Sequence of the second protein:
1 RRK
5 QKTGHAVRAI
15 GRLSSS

Interface contacts:
Residue M145 in the first protein contacts residue G8 in the second protein (closest heavy-atom distance 3.5 Å).
Residue R74 in the first protein contacts residue R16 in the second protein (closest heavy-atom distance 2.9 Å).
Residue M51 in the first protein is in contact with residue S18 in the second protein (closest heavy-atom distance 4.2 Å).
Residue E114 in the first protein contacts residue K3 in the second protein (closest heavy-atom distance 3.9 Å).
Residue K84 in the first protein contacts residue S20 in the second protein (closest heavy-atom distance 3.4 Å).
Residue M51 in the first protein contacts residue L17 in the second protein (closest heavy-atom distance 3.5 Å).
Residue F19 in the first protein interacts with residue A10 in the second protein (closest heavy-atom distance 3.6 Å).
Residue L39 in the first protein contacts residue I14 in the second protein (closest heavy-atom distance 3.5 Å).
Residue F12 in the first protein contacts residue R12 in the second protein (closest heavy-atom distance 4.1 Å).
Residue I63 in the first protein interacts with residue L17 in the second protein (closest heavy-atom distance 4.1 Å).
Residue M124 in the first protein contacts residue K3 in the second protein (closest heavy-atom distance 3.7 Å).
Residue V55 in the first protein interacts with residue L17 in the second protein (closest heavy-atom distance 4.0 Å).
Residue M72 in the first protein interacts with residue R12 in the second protein (closest heavy-atom distance 3.7 Å).
Residue A73 in the first protein contacts residue R16 in the second protein (closest heavy-atom distance 4.3 Å).
Residue E11 in the first protein contacts residue H9 in the second protein (closest heavy-atom distance 2.7 Å).
Residue L71 in the first protein is in contact with residue A13 in the second protein (closest heavy-atom distance 4.1 Å).
Residue L116 in the first protein interacts with residue K3 in the second protein (closest heavy-atom distance 3.7 Å).
Residue K148 in the first protein interacts with residue R2 in the second protein (closest heavy-atom distance 3.5 Å).
Residue A88 in the first protein contacts residue V11 in the second protein (closest heavy-atom distance 4.2 Å).
Residue L71 in the first protein is in contact with residue R16 in the second protein (closest heavy-atom distance 2.8 Å).
Residue A147 in the first protein interacts with residue R2 in the second protein (closest heavy-atom distance 2.8 Å).
Residue K84 in the first protein is in contact with residue G15 in the second protein (closest heavy-atom distance 3.0 Å).
Residue M72 in the first protein interacts with residue R16 in the second protein (closest heavy-atom distance 3.3 Å).
Residue Q41 in the first protein interacts with residue I14 in the second protein (closest heavy-atom distance 3.6 Å).
Residue E11 in the first protein contacts residue Q5 in the second protein (closest heavy-atom distance 4.0 Å).
Residue E14 in the first protein interacts with residue K6 in the second protein (closest heavy-atom distance 2.9 Å).
Residue A15 in the first protein contacts residue A10 in the second protein (closest heavy-atom distance 4.3 Å).
Residue M109 in the first protein interacts with residue K3 in the second protein (closest heavy-atom distance 3.8 Å).
Residue F92 in the first protein contacts residue V11 in the second protein (closest heavy-atom distance 4.0 Å).
Residue A15 in the first protein interacts with residue K6 in the second protein (closest heavy-atom distance 3.6 Å).
Residue M72 in the first protein contacts residue A13 in the second protein (closest heavy-atom distance 3.8 Å).
Residue M76 in the first protein contacts residue R16 in the second protein (closest heavy-atom distance 3.8 Å).
Residue M109 in the first protein interacts with residue T7 in the second protein (closest heavy-atom distance 3.6 Å).
Residue M36 in the first protein contacts residue I14 in the second protein (closest heavy-atom distance 3.9 Å).
Residue E11 in the first protein is in contact with residue K6 in the second protein (closest heavy-atom distance 3.6 Å).
Residue E120 in the first protein is in contact with residue K3 in the second protein (closest heavy-atom distance 3.3 Å).
Residue M146 in the first protein is in contact with residue R12 in the second protein (closest heavy-atom distance 3.8 Å).
Residue E54 in the first protein contacts residue S19 in the second protein (closest heavy-atom distance 2.8 Å).
Residue E114 in the first protein interacts with residue T7 in the second protein (closest heavy-atom distance 2.7 Å).
Residue L112 in the first protein is in contact with residue T7 in the second protein (closest heavy-atom distance 3.6 Å).
Residue A15 in the first protein is in contact with residue H9 in the second protein (closest heavy-atom distance 3.7 Å).
Residue V91 in the first protein interacts with residue V11 in the second protein (closest heavy-atom distance 4.0 Å).
Residue F68 in the first protein contacts residue A13 in the second protein (closest heavy-atom distance 3.7 Å).
Residue M145 in the first protein contacts residue R12 in the second protein (closest heavy-atom distance 4.0 Å).
Residue F19 in the first protein interacts with residue I14 in the second protein (closest heavy-atom distance 3.9 Å).
Residue F12 in the first protein interacts with residue H9 in the second protein (closest heavy-atom distance 3.7 Å).
Residue E83 in the first protein interacts with residue S20 in the second protein (closest heavy-atom distance 3.9 Å).
Residue V144 in the first protein contacts residue Q5 in the second protein (closest heavy-atom distance 3.0 Å).
Residue E11 in the first protein is in contact with residue R2 in the second protein (closest heavy-atom distance 2.9 Å).
Residue K84 in the first protein is in contact with residue R16 in the second protein (closest heavy-atom distance 4.3 Å).
Residue L18 in the first protein interacts with residue A10 in the second protein (closest heavy-atom distance 4.3 Å).
Residue V35 in the first protein contacts residue I14 in the second protein (closest heavy-atom distance 4.1 Å).
Residue L71 in the first protein interacts with residue L17 in the second protein (closest heavy-atom distance 3.8 Å).
Residue L32 in the first protein interacts with residue L17 in the second protein (closest heavy-atom distance 4.3 Å).
Residue A147 in the first protein is in contact with residue Q5 in the second protein (closest heavy-atom distance 4.3 Å).
Residue K84 in the first protein interacts with residue S19 in the second protein (closest heavy-atom distance 3.9 Å).
Residue E54 in the first protein interacts with residue L17 in the second protein (closest heavy-atom distance 3.1 Å).
Residue F92 in the first protein interacts with residue T7 in the second protein (closest heavy-atom distance 4.1 Å).
Residue M51 in the first protein contacts residue I14 in the second protein (closest heavy-atom distance 4.1 Å).
Residue M72 in the first protein is in contact with residue H9 in the second protein (closest heavy-atom distance 3.4 Å).

Sequence of the first protein:
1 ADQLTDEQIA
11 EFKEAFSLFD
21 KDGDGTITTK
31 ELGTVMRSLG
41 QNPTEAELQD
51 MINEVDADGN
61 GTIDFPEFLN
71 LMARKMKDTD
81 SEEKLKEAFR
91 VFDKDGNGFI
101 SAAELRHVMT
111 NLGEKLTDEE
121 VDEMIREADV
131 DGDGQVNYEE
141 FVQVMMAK

The following describes two proteins that form a bound complex.